These two protein chains interact to form a complex.

Sequence of the second protein:
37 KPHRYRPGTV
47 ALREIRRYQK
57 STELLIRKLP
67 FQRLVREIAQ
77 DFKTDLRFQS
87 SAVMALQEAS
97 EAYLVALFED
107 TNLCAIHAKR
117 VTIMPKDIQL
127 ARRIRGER

Interface contacts:
Residue R365 in the first protein interacts with residue D81 in the second protein (closest heavy-atom distance 4.7 Å).
Residue G382 in the first protein is in contact with residue Q76 in the second protein (closest heavy-atom distance 3.7 Å).
Residue R366 in the first protein interacts with residue T80 in the second protein (closest heavy-atom distance 3.8 Å).
Residue R366 in the first protein is in contact with residue D81 in the second protein (closest heavy-atom distance 3.8 Å).
Residue L367 in the first protein contacts residue D81 in the second protein (closest heavy-atom distance 3.7 Å).
Residue N384 in the first protein interacts with residue D81 in the second protein (closest heavy-atom distance 4.5 Å).
Residue L367 in the first protein is in contact with residue T80 in the second protein (closest heavy-atom distance 4.2 Å).
Residue F383 in the first protein interacts with residue D81 in the second protein (closest heavy-atom distance 3.1 Å).

Sequence of the first protein:
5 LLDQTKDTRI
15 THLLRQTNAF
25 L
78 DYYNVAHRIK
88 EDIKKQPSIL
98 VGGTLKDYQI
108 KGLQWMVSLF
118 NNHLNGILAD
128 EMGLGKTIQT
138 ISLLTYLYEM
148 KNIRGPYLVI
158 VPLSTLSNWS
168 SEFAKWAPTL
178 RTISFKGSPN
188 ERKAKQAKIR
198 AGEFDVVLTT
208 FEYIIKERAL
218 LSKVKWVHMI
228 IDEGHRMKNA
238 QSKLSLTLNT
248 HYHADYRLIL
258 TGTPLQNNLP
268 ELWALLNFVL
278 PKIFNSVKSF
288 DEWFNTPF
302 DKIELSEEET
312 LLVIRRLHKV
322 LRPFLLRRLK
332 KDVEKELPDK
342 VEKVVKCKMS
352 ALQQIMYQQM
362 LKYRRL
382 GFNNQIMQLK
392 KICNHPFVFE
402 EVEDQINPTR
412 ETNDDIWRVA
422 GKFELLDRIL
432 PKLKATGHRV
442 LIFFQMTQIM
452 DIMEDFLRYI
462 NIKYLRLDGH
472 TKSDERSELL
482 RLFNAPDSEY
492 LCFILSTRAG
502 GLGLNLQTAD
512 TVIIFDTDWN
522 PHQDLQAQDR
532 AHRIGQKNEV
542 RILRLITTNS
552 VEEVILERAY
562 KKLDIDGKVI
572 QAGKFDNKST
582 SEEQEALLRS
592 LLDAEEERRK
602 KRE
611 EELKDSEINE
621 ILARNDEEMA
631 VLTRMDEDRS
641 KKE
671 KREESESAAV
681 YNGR